Sequence of the first protein:
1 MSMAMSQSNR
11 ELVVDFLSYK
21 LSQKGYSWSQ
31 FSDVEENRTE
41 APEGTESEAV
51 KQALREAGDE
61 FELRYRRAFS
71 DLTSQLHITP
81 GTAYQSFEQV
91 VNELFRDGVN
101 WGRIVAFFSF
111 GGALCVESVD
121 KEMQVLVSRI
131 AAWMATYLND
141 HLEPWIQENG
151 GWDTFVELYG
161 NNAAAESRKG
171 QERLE

The following describes two proteins that form a bound complex.

Sequence of the second protein:
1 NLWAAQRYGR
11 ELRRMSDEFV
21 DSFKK

Interface contacts:
Residue F61 in the first protein contacts residue F19 in the second protein (closest heavy-atom distance 3.8 Å).
Residue Q75 in the first protein is in contact with residue A4 in the second protein (closest heavy-atom distance 4.0 Å).
Residue L114 in the first protein is in contact with residue Y8 in the second protein (closest heavy-atom distance 4.2 Å).
Residue N100 in the first protein is in contact with residue K24 in the second protein (closest heavy-atom distance 4.8 Å).
Residue L72 in the first protein is in contact with residue Y8 in the second protein (closest heavy-atom distance 2.7 Å).
Residue R103 in the first protein is in contact with residue S16 in the second protein (closest heavy-atom distance 3.0 Å).
Residue S167 in the first protein interacts with residue F19 in the second protein (closest heavy-atom distance 4.8 Å).
Residue R64 in the first protein contacts residue E18 in the second protein (closest heavy-atom distance 3.9 Å).
Residue V90 in the first protein is in contact with residue Q6 in the second protein (closest heavy-atom distance 4.3 Å).
Residue A68 in the first protein is in contact with residue L12 in the second protein (closest heavy-atom distance 3.9 Å).
Residue E93 in the first protein is in contact with residue G9 in the second protein (closest heavy-atom distance 4.2 Å).
Residue V90 in the first protein interacts with residue Y8 in the second protein (closest heavy-atom distance 4.7 Å).
Residue Y159 in the first protein is in contact with residue F23 in the second protein (closest heavy-atom distance 3.4 Å).
Residue Q89 in the first protein is in contact with residue Q6 in the second protein (closest heavy-atom distance 3.4 Å).
Residue V90 in the first protein contacts residue A5 in the second protein (closest heavy-atom distance 3.2 Å).
Residue S86 in the first protein interacts with residue A5 in the second protein (closest heavy-atom distance 3.2 Å).
Residue F110 in the first protein is in contact with residue G9 in the second protein (closest heavy-atom distance 4.7 Å).
Residue L72 in the first protein contacts residue A4 in the second protein (closest heavy-atom distance 4.7 Å).
Residue F110 in the first protein contacts residue L12 in the second protein (closest heavy-atom distance 3.5 Å).
Residue G58 in the first protein contacts residue F19 in the second protein (closest heavy-atom distance 4.5 Å).
Residue Q85 in the first protein contacts residue L2 in the second protein (closest heavy-atom distance 4.7 Å).
Residue L94 in the first protein is in contact with residue G9 in the second protein (closest heavy-atom distance 4.0 Å).
Residue L76 in the first protein contacts residue A4 in the second protein (closest heavy-atom distance 3.2 Å).
Residue L158 in the first protein interacts with residue K24 in the second protein (closest heavy-atom distance 3.7 Å).
Residue V105 in the first protein interacts with residue F19 in the second protein (closest heavy-atom distance 4.0 Å).
Residue L94 in the first protein is in contact with residue R13 in the second protein (closest heavy-atom distance 4.1 Å).
Residue Y65 in the first protein contacts residue M15 in the second protein (closest heavy-atom distance 3.6 Å).
Residue G102 in the first protein interacts with residue F19 in the second protein (closest heavy-atom distance 3.4 Å).
Residue Q75 in the first protein contacts residue W3 in the second protein (closest heavy-atom distance 4.4 Å).
Residue A164 in the first protein interacts with residue F23 in the second protein (closest heavy-atom distance 3.5 Å).
Residue Q89 in the first protein interacts with residue A5 in the second protein (closest heavy-atom distance 3.3 Å).
Residue A68 in the first protein interacts with residue Y8 in the second protein (closest heavy-atom distance 3.7 Å).
Residue L76 in the first protein is in contact with residue A5 in the second protein (closest heavy-atom distance 4.6 Å).
Residue Y159 in the first protein interacts with residue K24 in the second protein (closest heavy-atom distance 4.8 Å).
Residue H77 in the first protein contacts residue N1 in the second protein (closest heavy-atom distance 4.8 Å).
Residue L94 in the first protein is in contact with residue L12 in the second protein (closest heavy-atom distance 3.9 Å).
Residue G102 in the first protein is in contact with residue V20 in the second protein (closest heavy-atom distance 3.4 Å).
Residue R103 in the first protein interacts with residue D17 in the second protein (closest heavy-atom distance 4.7 Å).
Residue Y159 in the first protein is in contact with residue V20 in the second protein (closest heavy-atom distance 2.8 Å).
Residue E93 in the first protein interacts with residue R10 in the second protein (closest heavy-atom distance 4.1 Å).
Residue L76 in the first protein contacts residue L2 in the second protein (closest heavy-atom distance 3.3 Å).
Residue A106 in the first protein is in contact with residue F19 in the second protein (closest heavy-atom distance 4.5 Å).
Residue R64 in the first protein interacts with residue F19 in the second protein (closest heavy-atom distance 4.7 Å).
Residue F61 in the first protein is in contact with residue L12 in the second protein (closest heavy-atom distance 3.0 Å).
Residue E93 in the first protein is in contact with residue R13 in the second protein (closest heavy-atom distance 4.0 Å).
Residue V90 in the first protein contacts residue G9 in the second protein (closest heavy-atom distance 3.9 Å).
Residue E93 in the first protein interacts with residue Q6 in the second protein (closest heavy-atom distance 3.7 Å).
Residue A106 in the first protein interacts with residue L12 in the second protein (closest heavy-atom distance 3.8 Å).
Residue F61 in the first protein contacts residue S16 in the second protein (closest heavy-atom distance 3.9 Å).
Residue F110 in the first protein contacts residue Y8 in the second protein (closest heavy-atom distance 3.0 Å).
Residue F69 in the first protein interacts with residue Y8 in the second protein (closest heavy-atom distance 4.7 Å).
Residue A57 in the first protein is in contact with residue F19 in the second protein (closest heavy-atom distance 3.1 Å).
Residue S86 in the first protein contacts residue L2 in the second protein (closest heavy-atom distance 3.9 Å).
Residue E60 in the first protein contacts residue F19 in the second protein (closest heavy-atom distance 3.8 Å).
Residue D97 in the first protein is in contact with residue R13 in the second protein (closest heavy-atom distance 4.6 Å).
Residue F61 in the first protein interacts with residue M15 in the second protein (closest heavy-atom distance 3.1 Å).
Residue L158 in the first protein is in contact with residue F23 in the second protein (closest heavy-atom distance 2.8 Å).
Residue R103 in the first protein contacts residue R13 in the second protein (closest heavy-atom distance 3.4 Å).
Residue S167 in the first protein is in contact with residue F23 in the second protein (closest heavy-atom distance 3.2 Å).
Residue A163 in the first protein interacts with residue F23 in the second protein (closest heavy-atom distance 2.8 Å).